Sequence of chain B:
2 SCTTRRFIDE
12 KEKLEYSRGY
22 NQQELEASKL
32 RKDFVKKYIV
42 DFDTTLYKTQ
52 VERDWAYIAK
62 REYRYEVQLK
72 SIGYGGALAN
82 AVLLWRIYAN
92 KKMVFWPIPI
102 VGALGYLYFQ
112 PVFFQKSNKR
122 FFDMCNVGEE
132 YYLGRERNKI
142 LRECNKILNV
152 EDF

This data describes a binding interaction between two proteins.

Sequence of chain A:
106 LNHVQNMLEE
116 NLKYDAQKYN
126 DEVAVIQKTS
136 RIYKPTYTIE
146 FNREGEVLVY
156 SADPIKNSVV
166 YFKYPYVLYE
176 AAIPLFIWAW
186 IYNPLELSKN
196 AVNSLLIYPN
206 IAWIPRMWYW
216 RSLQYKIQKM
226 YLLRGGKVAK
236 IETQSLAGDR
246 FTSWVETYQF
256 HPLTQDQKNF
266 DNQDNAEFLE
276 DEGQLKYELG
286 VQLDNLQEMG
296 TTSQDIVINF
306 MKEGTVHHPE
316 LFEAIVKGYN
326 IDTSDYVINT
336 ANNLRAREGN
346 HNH

Residue-level contacts at the interface:
Residue F167 in chain A contacts residue M94 in chain B (closest heavy-atom distance 3.7 Å).
Residue P179 in chain A contacts residue N81 in chain B (closest heavy-atom distance 4.0 Å).
Residue L180 in chain A interacts with residue A78 in chain B (closest heavy-atom distance 3.7 Å).
Residue Y169 in chain A is in contact with residue Y89 in chain B (closest heavy-atom distance 3.3 Å).
Residue L173 in chain A is in contact with residue Y89 in chain B (closest heavy-atom distance 4.3 Å).
Residue V172 in chain A is in contact with residue K93 in chain B (closest heavy-atom distance 4.7 Å).
Residue Y187 in chain A interacts with residue G74 in chain B (closest heavy-atom distance 4.6 Å).
Residue A176 in chain A interacts with residue L85 in chain B (closest heavy-atom distance 3.9 Å).
Residue Y187 in chain A interacts with residue Y75 in chain B (closest heavy-atom distance 4.4 Å).
Residue W183 in chain A interacts with residue Y75 in chain B (closest heavy-atom distance 3.6 Å).
Residue P189 in chain A is in contact with residue Y75 in chain B (closest heavy-atom distance 4.0 Å).
Residue Y169 in chain A interacts with residue I88 in chain B (closest heavy-atom distance 3.6 Å).
Residue L173 in chain A is in contact with residue I88 in chain B (closest heavy-atom distance 3.5 Å).
Residue Y169 in chain A is in contact with residue K93 in chain B (closest heavy-atom distance 4.1 Å).
Residue E191 in chain A interacts with residue K14 in chain B (closest heavy-atom distance 4.4 Å).
Residue F167 in chain A is in contact with residue F96 in chain B (closest heavy-atom distance 3.5 Å).
Residue L180 in chain A contacts residue L85 in chain B (closest heavy-atom distance 4.9 Å).
Residue L173 in chain A is in contact with residue L84 in chain B (closest heavy-atom distance 4.9 Å).
Residue L173 in chain A is in contact with residue L85 in chain B (closest heavy-atom distance 3.2 Å).
Residue A176 in chain A is in contact with residue I88 in chain B (closest heavy-atom distance 4.6 Å).
Residue W183 in chain A interacts with residue G74 in chain B (closest heavy-atom distance 3.5 Å).
Residue A177 in chain A is in contact with residue L85 in chain B (closest heavy-atom distance 3.8 Å).
Residue Y169 in chain A is in contact with residue K92 in chain B (closest heavy-atom distance 3.8 Å).
Residue Y187 in chain A is in contact with residue K71 in chain B (closest heavy-atom distance 3.5 Å).
Residue V172 in chain A contacts residue M94 in chain B (closest heavy-atom distance 3.3 Å).
Residue L180 in chain A is in contact with residue N81 in chain B (closest heavy-atom distance 3.9 Å).
Residue Y187 in chain A contacts residue L70 in chain B (closest heavy-atom distance 3.3 Å).
Residue W183 in chain A contacts residue A78 in chain B (closest heavy-atom distance 3.6 Å).
Residue A176 in chain A is in contact with residue L84 in chain B (closest heavy-atom distance 4.6 Å).
Residue A176 in chain A is in contact with residue N81 in chain B (closest heavy-atom distance 2.5 Å).
Residue V172 in chain A interacts with residue I88 in chain B (closest heavy-atom distance 4.0 Å).
Residue A177 in chain A contacts residue N81 in chain B (closest heavy-atom distance 4.1 Å).